Sequence of the first protein:
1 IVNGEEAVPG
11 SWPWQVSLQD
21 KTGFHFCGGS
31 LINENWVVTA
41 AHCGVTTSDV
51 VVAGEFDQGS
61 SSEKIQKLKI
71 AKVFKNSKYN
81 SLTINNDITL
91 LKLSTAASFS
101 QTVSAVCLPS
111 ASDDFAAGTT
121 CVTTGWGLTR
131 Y

Sequence of the second protein:
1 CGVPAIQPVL

Contacts between the two chains:
Residue A105 in the first protein contacts residue C1 in the second protein (closest heavy-atom distance 3.4 Å).
Residue W14 in the first protein contacts residue P4 in the second protein (closest heavy-atom distance 3.6 Å).
Residue P9 in the first protein contacts residue I6 in the second protein (closest heavy-atom distance 3.7 Å).
Residue A105 in the first protein contacts residue V3 in the second protein (closest heavy-atom distance 4.9 Å).
Residue G10 in the first protein is in contact with residue I6 in the second protein (closest heavy-atom distance 3.8 Å).
Residue S11 in the first protein is in contact with residue Q7 in the second protein (closest heavy-atom distance 3.9 Å).
Residue S11 in the first protein is in contact with residue P8 in the second protein (closest heavy-atom distance 3.4 Å).
Residue E5 in the first protein interacts with residue V9 in the second protein (closest heavy-atom distance 4.4 Å).
Residue V8 in the first protein is in contact with residue Q7 in the second protein (closest heavy-atom distance 4.4 Å).
Residue S11 in the first protein contacts residue P4 in the second protein (closest heavy-atom distance 3.5 Å).
Residue V8 in the first protein is in contact with residue I6 in the second protein (closest heavy-atom distance 3.9 Å).
Residue W14 in the first protein interacts with residue V3 in the second protein (closest heavy-atom distance 4.5 Å).
Residue A105 in the first protein interacts with residue G2 in the second protein (closest heavy-atom distance 2.8 Å).
Residue S11 in the first protein is in contact with residue I6 in the second protein (closest heavy-atom distance 3.1 Å).
Residue C107 in the first protein contacts residue G2 in the second protein (closest heavy-atom distance 3.4 Å).
Residue V8 in the first protein interacts with residue V9 in the second protein (closest heavy-atom distance 3.7 Å).
Residue V106 in the first protein is in contact with residue C1 in the second protein (closest heavy-atom distance 3.8 Å).
Residue Q101 in the first protein contacts residue I6 in the second protein (closest heavy-atom distance 4.3 Å).
Residue P13 in the first protein interacts with residue P4 in the second protein (closest heavy-atom distance 3.6 Å).
Residue W12 in the first protein contacts residue L10 in the second protein (closest heavy-atom distance 3.8 Å).
Residue S104 in the first protein contacts residue P4 in the second protein (closest heavy-atom distance 4.9 Å).
Residue C107 in the first protein contacts residue C1 in the second protein (closest heavy-atom distance 2.0 Å).
Residue W12 in the first protein interacts with residue P8 in the second protein (closest heavy-atom distance 3.3 Å).
Residue V8 in the first protein contacts residue P8 in the second protein (closest heavy-atom distance 4.8 Å).
Residue W14 in the first protein interacts with residue G2 in the second protein (closest heavy-atom distance 3.9 Å).
Residue L108 in the first protein contacts residue C1 in the second protein (closest heavy-atom distance 5.0 Å).
Residue E5 in the first protein is in contact with residue L10 in the second protein (closest heavy-atom distance 3.2 Å).
Residue Q101 in the first protein contacts residue A5 in the second protein (closest heavy-atom distance 3.6 Å).
Residue S11 in the first protein contacts residue V9 in the second protein (closest heavy-atom distance 4.9 Å).
Residue T102 in the first protein contacts residue I6 in the second protein (closest heavy-atom distance 4.0 Å).
Residue V106 in the first protein contacts residue G2 in the second protein (closest heavy-atom distance 4.0 Å).
Residue V122 in the first protein is in contact with residue L10 in the second protein (closest heavy-atom distance 3.8 Å).

The following describes two proteins that form a bound complex.